Sequence of protein 2:
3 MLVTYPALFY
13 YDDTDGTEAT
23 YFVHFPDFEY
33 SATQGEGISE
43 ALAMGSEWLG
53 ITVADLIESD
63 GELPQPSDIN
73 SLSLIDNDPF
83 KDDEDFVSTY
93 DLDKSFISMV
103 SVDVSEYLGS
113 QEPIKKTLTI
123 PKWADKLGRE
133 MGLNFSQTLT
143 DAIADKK

Sequence of protein 1:
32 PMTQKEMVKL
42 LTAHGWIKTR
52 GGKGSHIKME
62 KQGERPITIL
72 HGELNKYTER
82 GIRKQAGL

Residue-level contacts at the interface:
Residue D17 in protein 2 contacts residue K77 in protein 1 (closest heavy-atom distance 3.7 Å).
Residue Q113 in protein 2 interacts with residue G52 in protein 1 (closest heavy-atom distance 3.8 Å).
Residue W50 in protein 2 is in contact with residue H57 in protein 1 (closest heavy-atom distance 4.1 Å).
Residue M46 in protein 2 interacts with residue L71 in protein 1 (closest heavy-atom distance 3.6 Å).
Residue F82 in protein 2 contacts residue R81 in protein 1 (closest heavy-atom distance 3.5 Å).
Residue M46 in protein 2 is in contact with residue S56 in protein 1 (closest heavy-atom distance 3.4 Å).
Residue I53 in protein 2 contacts residue H57 in protein 1 (closest heavy-atom distance 3.7 Å).
Residue W50 in protein 2 contacts residue T69 in protein 1 (closest heavy-atom distance 3.6 Å).
Residue V89 in protein 2 contacts residue K77 in protein 1 (closest heavy-atom distance 4.0 Å).
Residue I53 in protein 2 contacts residue G53 in protein 1 (closest heavy-atom distance 4.0 Å).
Residue T16 in protein 2 is in contact with residue K77 in protein 1 (closest heavy-atom distance 3.9 Å).
Residue D17 in protein 2 is in contact with residue N76 in protein 1 (closest heavy-atom distance 3.2 Å).
Residue D14 in protein 2 interacts with residue Y78 in protein 1 (closest heavy-atom distance 2.4 Å).
Residue D85 in protein 2 is in contact with residue R81 in protein 1 (closest heavy-atom distance 4.0 Å).
Residue T35 in protein 2 contacts residue T79 in protein 1 (closest heavy-atom distance 3.7 Å).
Residue A34 in protein 2 contacts residue Q86 in protein 1 (closest heavy-atom distance 3.8 Å).
Residue Q36 in protein 2 interacts with residue L71 in protein 1 (closest heavy-atom distance 3.4 Å).
Residue F88 in protein 2 is in contact with residue R81 in protein 1 (closest heavy-atom distance 3.6 Å).
Residue Q36 in protein 2 contacts residue T79 in protein 1 (closest heavy-atom distance 2.5 Å).
Residue E49 in protein 2 contacts residue K54 in protein 1 (closest heavy-atom distance 3.5 Å).
Residue Y32 in protein 2 contacts residue K85 in protein 1 (closest heavy-atom distance 3.4 Å).
Residue E108 in protein 2 is in contact with residue K54 in protein 1 (closest heavy-atom distance 3.2 Å).
Residue F24 in protein 2 is in contact with residue Y78 in protein 1 (closest heavy-atom distance 3.3 Å).
Residue A34 in protein 2 contacts residue G82 in protein 1 (closest heavy-atom distance 4.0 Å).
Residue D14 in protein 2 contacts residue K77 in protein 1 (closest heavy-atom distance 3.7 Å).
Residue I53 in protein 2 contacts residue K54 in protein 1 (closest heavy-atom distance 3.4 Å).
Residue S112 in protein 2 is in contact with residue G52 in protein 1 (closest heavy-atom distance 4.1 Å).
Residue Y32 in protein 2 contacts residue Q86 in protein 1 (closest heavy-atom distance 2.5 Å).
Residue F82 in protein 2 is in contact with residue G82 in protein 1 (closest heavy-atom distance 3.6 Å).
Residue D57 in protein 2 interacts with residue P67 in protein 1 (closest heavy-atom distance 3.2 Å).
Residue A34 in protein 2 is in contact with residue T69 in protein 1 (closest heavy-atom distance 4.1 Å).
Residue Q36 in protein 2 interacts with residue N76 in protein 1 (closest heavy-atom distance 2.9 Å).
Residue E49 in protein 2 is in contact with residue H57 in protein 1 (closest heavy-atom distance 2.6 Å).
Residue E31 in protein 2 interacts with residue Q86 in protein 1 (closest heavy-atom distance 4.0 Å).
Residue T35 in protein 2 interacts with residue H57 in protein 1 (closest heavy-atom distance 2.8 Å).
Residue T91 in protein 2 is in contact with residue Y78 in protein 1 (closest heavy-atom distance 2.9 Å).
Residue Q36 in protein 2 contacts residue E74 in protein 1 (closest heavy-atom distance 2.9 Å).
Residue E20 in protein 2 contacts residue E74 in protein 1 (closest heavy-atom distance 3.2 Å).
Residue E49 in protein 2 interacts with residue S56 in protein 1 (closest heavy-atom distance 2.7 Å).
Residue A34 in protein 2 interacts with residue T79 in protein 1 (closest heavy-atom distance 3.7 Å).
Residue A146 in protein 2 contacts residue R51 in protein 1 (closest heavy-atom distance 3.5 Å).
Residue D85 in protein 2 interacts with residue K85 in protein 1 (closest heavy-atom distance 3.2 Å).
Residue M46 in protein 2 interacts with residue H57 in protein 1 (closest heavy-atom distance 3.7 Å).
Residue F24 in protein 2 contacts residue N76 in protein 1 (closest heavy-atom distance 4.0 Å).
Residue F82 in protein 2 contacts residue Y78 in protein 1 (closest heavy-atom distance 3.6 Å).
Residue A21 in protein 2 is in contact with residue N76 in protein 1 (closest heavy-atom distance 3.3 Å).
Residue Q113 in protein 2 is in contact with residue R51 in protein 1 (closest heavy-atom distance 3.1 Å).
Residue F24 in protein 2 is in contact with residue T79 in protein 1 (closest heavy-atom distance 3.9 Å).
Residue I53 in protein 2 is in contact with residue T69 in protein 1 (closest heavy-atom distance 3.9 Å).
Residue F88 in protein 2 contacts residue Y78 in protein 1 (closest heavy-atom distance 3.6 Å).
Residue Y92 in protein 2 is in contact with residue Y78 in protein 1 (closest heavy-atom distance 3.3 Å).
Residue S90 in protein 2 interacts with residue Y78 in protein 1 (closest heavy-atom distance 3.9 Å).
Residue T91 in protein 2 interacts with residue K77 in protein 1 (closest heavy-atom distance 3.3 Å).
Residue Q36 in protein 2 is in contact with residue L75 in protein 1 (closest heavy-atom distance 3.6 Å).
Residue D87 in protein 2 interacts with residue R81 in protein 1 (closest heavy-atom distance 3.9 Å).
Residue D57 in protein 2 interacts with residue K59 in protein 1 (closest heavy-atom distance 3.5 Å).
Residue E49 in protein 2 interacts with residue G55 in protein 1 (closest heavy-atom distance 3.5 Å).
Residue Y32 in protein 2 is in contact with residue G82 in protein 1 (closest heavy-atom distance 3.4 Å).
Residue I53 in protein 2 contacts residue G52 in protein 1 (closest heavy-atom distance 3.8 Å).
Residue S33 in protein 2 is in contact with residue Q86 in protein 1 (closest heavy-atom distance 4.0 Å).

These two protein chains interact to form a complex.